Residue-level contacts at the interface:
Residue F45 in protein 1 interacts with residue F11 in protein 2 (closest heavy-atom distance 4.3 Å).
Residue T46 in protein 1 is in contact with residue L14 in protein 2 (closest heavy-atom distance 3.8 Å).
Residue T46 in protein 1 interacts with residue F11 in protein 2 (closest heavy-atom distance 3.7 Å).
Residue F42 in protein 1 contacts residue A7 in protein 2 (closest heavy-atom distance 3.8 Å).
Residue F42 in protein 1 contacts residue A10 in protein 2 (closest heavy-atom distance 3.5 Å).
Residue F42 in protein 1 interacts with residue L14 in protein 2 (closest heavy-atom distance 4.6 Å).
Residue F42 in protein 1 is in contact with residue F11 in protein 2 (closest heavy-atom distance 3.7 Å).

Sequence of protein 2:
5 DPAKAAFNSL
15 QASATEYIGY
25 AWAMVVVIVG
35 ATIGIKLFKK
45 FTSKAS

The following describes two proteins that form a bound complex.

Sequence of protein 1:
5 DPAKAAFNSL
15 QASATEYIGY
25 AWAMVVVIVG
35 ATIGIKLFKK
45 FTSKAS